Interface contacts:
Residue G56 in chain A interacts with residue Q7 in chain B (closest heavy-atom distance 3.0 Å).
Residue Q53 in chain A contacts residue I5 in chain B (closest heavy-atom distance 3.5 Å).
Residue A11 in chain A is in contact with residue G56 in chain B (closest heavy-atom distance 4.9 Å).
Residue I12 in chain A is in contact with residue Q52 in chain B (closest heavy-atom distance 4.5 Å).
Residue L47 in chain A contacts residue A51 in chain B (closest heavy-atom distance 3.0 Å).
Residue A51 in chain A is in contact with residue L50 in chain B (closest heavy-atom distance 4.8 Å).
Residue V48 in chain A is in contact with residue V48 in chain B (closest heavy-atom distance 4.2 Å).
Residue Q52 in chain A is in contact with residue L3 in chain B (closest heavy-atom distance 3.8 Å).
Residue V48 in chain A contacts residue T44 in chain B (closest heavy-atom distance 4.6 Å).
Residue G56 in chain A contacts residue I5 in chain B (closest heavy-atom distance 4.2 Å).
Residue T44 in chain A is in contact with residue V48 in chain B (closest heavy-atom distance 4.7 Å).
Residue Q52 in chain A contacts residue L4 in chain B (closest heavy-atom distance 3.6 Å).
Residue K45 in chain A contacts residue L4 in chain B (closest heavy-atom distance 4.0 Å).
Residue L47 in chain A is in contact with residue Q52 in chain B (closest heavy-atom distance 4.2 Å).
Residue I5 in chain A interacts with residue Q52 in chain B (closest heavy-atom distance 2.7 Å).
Residue M55 in chain A is in contact with residue I12 in chain B (closest heavy-atom distance 4.5 Å).
Residue Q52 in chain A interacts with residue A8 in chain B (closest heavy-atom distance 3.8 Å).
Residue V48 in chain A is in contact with residue L47 in chain B (closest heavy-atom distance 3.9 Å).
Residue A8 in chain A contacts residue G56 in chain B (closest heavy-atom distance 4.1 Å).
Residue L4 in chain A is in contact with residue K45 in chain B (closest heavy-atom distance 3.1 Å).
Residue A8 in chain A contacts residue Q52 in chain B (closest heavy-atom distance 3.3 Å).
Residue A8 in chain A is in contact with residue M55 in chain B (closest heavy-atom distance 4.8 Å).
Residue L50 in chain A is in contact with residue A51 in chain B (closest heavy-atom distance 4.8 Å).
Residue N54 in chain A interacts with residue N54 in chain B (closest heavy-atom distance 4.6 Å).
Residue M55 in chain A is in contact with residue A8 in chain B (closest heavy-atom distance 4.7 Å).
Residue A51 in chain A is in contact with residue A51 in chain B (closest heavy-atom distance 4.1 Å).
Residue M55 in chain A interacts with residue A11 in chain B (closest heavy-atom distance 3.5 Å).
Residue G56 in chain A is in contact with residue A11 in chain B (closest heavy-atom distance 4.2 Å).
Residue L47 in chain A contacts residue M55 in chain B (closest heavy-atom distance 3.9 Å).
Residue T44 in chain A contacts residue T44 in chain B (closest heavy-atom distance 4.8 Å).
Residue L47 in chain A interacts with residue V48 in chain B (closest heavy-atom distance 4.3 Å).
Residue A51 in chain A is in contact with residue V48 in chain B (closest heavy-atom distance 5.0 Å).
Residue Q52 in chain A interacts with residue I5 in chain B (closest heavy-atom distance 3.1 Å).
Residue I5 in chain A contacts residue V48 in chain B (closest heavy-atom distance 5.0 Å).
Residue L3 in chain A is in contact with residue Q52 in chain B (closest heavy-atom distance 4.0 Å).
Residue L4 in chain A is in contact with residue V48 in chain B (closest heavy-atom distance 4.0 Å).
Residue R49 in chain A interacts with residue L4 in chain B (closest heavy-atom distance 3.6 Å).
Residue L50 in chain A interacts with residue M55 in chain B (closest heavy-atom distance 4.5 Å).
Residue L4 in chain A interacts with residue Q52 in chain B (closest heavy-atom distance 3.5 Å).
Residue A51 in chain A interacts with residue L47 in chain B (closest heavy-atom distance 3.2 Å).
Residue R49 in chain A is in contact with residue I5 in chain B (closest heavy-atom distance 3.4 Å).
Residue M15 in chain A is in contact with residue M55 in chain B (closest heavy-atom distance 3.5 Å).
Residue Q7 in chain A interacts with residue G56 in chain B (closest heavy-atom distance 4.0 Å).
Residue V48 in chain A contacts residue A51 in chain B (closest heavy-atom distance 4.9 Å).
Residue V48 in chain A contacts residue L4 in chain B (closest heavy-atom distance 4.0 Å).
Residue L47 in chain A interacts with residue L47 in chain B (closest heavy-atom distance 4.3 Å).
Residue I5 in chain A interacts with residue Q53 in chain B (closest heavy-atom distance 3.9 Å).
Residue M55 in chain A contacts residue L47 in chain B (closest heavy-atom distance 3.8 Å).
Residue I5 in chain A interacts with residue R49 in chain B (closest heavy-atom distance 3.2 Å).
Residue M55 in chain A is in contact with residue L50 in chain B (closest heavy-atom distance 4.4 Å).
Residue A11 in chain A interacts with residue M55 in chain B (closest heavy-atom distance 3.6 Å).
Residue G56 in chain A contacts residue A8 in chain B (closest heavy-atom distance 3.1 Å).
Residue Q52 in chain A contacts residue L47 in chain B (closest heavy-atom distance 4.1 Å).
Residue L4 in chain A is in contact with residue R49 in chain B (closest heavy-atom distance 3.6 Å).

These two protein chains interact to form a complex.

Sequence of chain A:
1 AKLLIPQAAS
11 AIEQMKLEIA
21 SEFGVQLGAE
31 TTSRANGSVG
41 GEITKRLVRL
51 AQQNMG

Sequence of chain B:
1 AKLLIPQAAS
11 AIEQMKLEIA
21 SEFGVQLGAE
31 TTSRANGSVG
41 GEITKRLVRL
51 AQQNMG